Residue-level contacts at the interface:
Residue K353 in chain A contacts residue E167 in chain B (closest heavy-atom distance 3.5 Å).
Residue Y246 in chain A contacts residue W258 in chain B (closest heavy-atom distance 3.5 Å).
Residue L31 in chain A is in contact with residue N247 in chain B (closest heavy-atom distance 3.4 Å).
Residue R169 in chain A interacts with residue Y246 in chain B (closest heavy-atom distance 3.4 Å).
Residue L243 in chain A contacts residue L259 in chain B (closest heavy-atom distance 4.1 Å).
Residue E167 in chain A contacts residue Y246 in chain B (closest heavy-atom distance 3.6 Å).
Residue N247 in chain A interacts with residue L31 in chain B (closest heavy-atom distance 3.5 Å).
Residue I172 in chain A contacts residue N247 in chain B (closest heavy-atom distance 3.8 Å).
Residue M178 in chain A interacts with residue Q201 in chain B (closest heavy-atom distance 3.6 Å).
Residue L263 in chain A interacts with residue L352 in chain B (closest heavy-atom distance 3.7 Å).
Residue K500 in chain A is in contact with residue D275 in chain B (closest heavy-atom distance 3.8 Å).
Residue H268 in chain A interacts with residue D351 in chain B (closest heavy-atom distance 2.6 Å).
Residue N273 in chain A is in contact with residue D351 in chain B (closest heavy-atom distance 3.2 Å).
Residue V250 in chain A is in contact with residue W258 in chain B (closest heavy-atom distance 3.6 Å).
Residue Y246 in chain A contacts residue H158 in chain B (closest heavy-atom distance 3.5 Å).
Residue D351 in chain A is in contact with residue N273 in chain B (closest heavy-atom distance 3.5 Å).
Residue D249 in chain A is in contact with residue Y30 in chain B (closest heavy-atom distance 2.4 Å).
Residue D351 in chain A interacts with residue H268 in chain B (closest heavy-atom distance 2.6 Å).
Residue Q235 in chain A interacts with residue S192 in chain B (closest heavy-atom distance 3.1 Å).
Residue E167 in chain A contacts residue K353 in chain B (closest heavy-atom distance 2.7 Å).
Residue Y246 in chain A interacts with residue E167 in chain B (closest heavy-atom distance 3.8 Å).
Residue S192 in chain A interacts with residue Q235 in chain B (closest heavy-atom distance 2.8 Å).
Residue L354 in chain A interacts with residue L352 in chain B (closest heavy-atom distance 4.3 Å).
Residue V250 in chain A interacts with residue T175 in chain B (closest heavy-atom distance 3.6 Å).
Residue N245 in chain A interacts with residue R169 in chain B (closest heavy-atom distance 2.9 Å).
Residue W258 in chain A contacts residue V250 in chain B (closest heavy-atom distance 3.7 Å).
Residue R349 in chain A is in contact with residue D166 in chain B (closest heavy-atom distance 3.1 Å).
Residue Q235 in chain A is in contact with residue M178 in chain B (closest heavy-atom distance 4.1 Å).
Residue L352 in chain A interacts with residue L263 in chain B (closest heavy-atom distance 3.8 Å).
Residue D351 in chain A contacts residue L263 in chain B (closest heavy-atom distance 3.6 Å).
Residue L259 in chain A is in contact with residue Y246 in chain B (closest heavy-atom distance 3.6 Å).
Residue D249 in chain A is in contact with residue T34 in chain B (closest heavy-atom distance 4.3 Å).
Residue M178 in chain A interacts with residue Q235 in chain B (closest heavy-atom distance 4.0 Å).
Residue L263 in chain A contacts residue D351 in chain B (closest heavy-atom distance 3.5 Å).
Residue D166 in chain A is in contact with residue R349 in chain B (closest heavy-atom distance 3.8 Å).
Residue W258 in chain A is in contact with residue Y246 in chain B (closest heavy-atom distance 3.5 Å).
Residue Q203 in chain A interacts with residue S192 in chain B (closest heavy-atom distance 3.9 Å).
Residue Q201 in chain A interacts with residue M178 in chain B (closest heavy-atom distance 3.6 Å).
Residue M176 in chain A interacts with residue D249 in chain B (closest heavy-atom distance 3.8 Å).
Residue N245 in chain A interacts with residue H158 in chain B (closest heavy-atom distance 3.1 Å).
Residue Y246 in chain A is in contact with residue R169 in chain B (closest heavy-atom distance 3.3 Å).
Residue S192 in chain A is in contact with residue Q203 in chain B (closest heavy-atom distance 4.0 Å).
Residue Y246 in chain A contacts residue L259 in chain B (closest heavy-atom distance 3.5 Å).
Residue T34 in chain A contacts residue D249 in chain B (closest heavy-atom distance 4.3 Å).
Residue M176 in chain A contacts residue V250 in chain B (closest heavy-atom distance 4.3 Å).
Residue D275 in chain A is in contact with residue K500 in chain B (closest heavy-atom distance 3.7 Å).
Residue D249 in chain A interacts with residue M176 in chain B (closest heavy-atom distance 3.7 Å).
Residue R169 in chain A contacts residue N245 in chain B (closest heavy-atom distance 2.8 Å).
Residue T175 in chain A interacts with residue V250 in chain B (closest heavy-atom distance 3.6 Å).
Residue L259 in chain A contacts residue L243 in chain B (closest heavy-atom distance 4.0 Å).
Residue L352 in chain A is in contact with residue R506 in chain B (closest heavy-atom distance 4.1 Å).
Residue R349 in chain A is in contact with residue S279 in chain B (closest heavy-atom distance 3.0 Å).
Residue D253 in chain A interacts with residue P177 in chain B (closest heavy-atom distance 3.3 Å).
Residue R349 in chain A is in contact with residue R459 in chain B (closest heavy-atom distance 3.7 Å).
Residue Y30 in chain A contacts residue D249 in chain B (closest heavy-atom distance 2.5 Å).
Residue N247 in chain A contacts residue I172 in chain B (closest heavy-atom distance 3.7 Å).
Residue P177 in chain A is in contact with residue D253 in chain B (closest heavy-atom distance 3.2 Å).
Residue R506 in chain A contacts residue L352 in chain B (closest heavy-atom distance 4.3 Å).
Residue V250 in chain A is in contact with residue M176 in chain B (closest heavy-atom distance 4.3 Å).
Residue N247 in chain A contacts residue H158 in chain B (closest heavy-atom distance 3.6 Å).

Sequence of chain B:
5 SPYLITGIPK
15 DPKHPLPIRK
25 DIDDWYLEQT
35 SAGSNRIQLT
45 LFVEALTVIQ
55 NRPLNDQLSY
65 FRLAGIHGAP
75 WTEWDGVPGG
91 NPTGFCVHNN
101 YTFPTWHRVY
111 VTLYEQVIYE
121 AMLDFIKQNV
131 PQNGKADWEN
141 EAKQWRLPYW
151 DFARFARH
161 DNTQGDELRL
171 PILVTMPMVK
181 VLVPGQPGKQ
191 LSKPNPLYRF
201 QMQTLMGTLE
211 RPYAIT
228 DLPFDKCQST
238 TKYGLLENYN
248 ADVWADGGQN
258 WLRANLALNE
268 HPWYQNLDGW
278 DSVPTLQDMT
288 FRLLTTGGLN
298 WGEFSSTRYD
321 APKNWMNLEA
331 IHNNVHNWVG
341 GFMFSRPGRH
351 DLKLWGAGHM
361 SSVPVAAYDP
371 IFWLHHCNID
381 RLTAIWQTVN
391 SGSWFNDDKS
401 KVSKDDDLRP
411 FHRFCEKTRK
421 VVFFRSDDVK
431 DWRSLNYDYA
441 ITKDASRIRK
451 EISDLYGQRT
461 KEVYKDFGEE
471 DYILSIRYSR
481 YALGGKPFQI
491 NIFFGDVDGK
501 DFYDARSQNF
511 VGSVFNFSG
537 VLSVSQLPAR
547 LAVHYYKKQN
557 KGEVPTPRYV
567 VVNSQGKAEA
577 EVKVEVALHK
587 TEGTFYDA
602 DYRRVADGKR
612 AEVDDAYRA

Sequence of chain A:
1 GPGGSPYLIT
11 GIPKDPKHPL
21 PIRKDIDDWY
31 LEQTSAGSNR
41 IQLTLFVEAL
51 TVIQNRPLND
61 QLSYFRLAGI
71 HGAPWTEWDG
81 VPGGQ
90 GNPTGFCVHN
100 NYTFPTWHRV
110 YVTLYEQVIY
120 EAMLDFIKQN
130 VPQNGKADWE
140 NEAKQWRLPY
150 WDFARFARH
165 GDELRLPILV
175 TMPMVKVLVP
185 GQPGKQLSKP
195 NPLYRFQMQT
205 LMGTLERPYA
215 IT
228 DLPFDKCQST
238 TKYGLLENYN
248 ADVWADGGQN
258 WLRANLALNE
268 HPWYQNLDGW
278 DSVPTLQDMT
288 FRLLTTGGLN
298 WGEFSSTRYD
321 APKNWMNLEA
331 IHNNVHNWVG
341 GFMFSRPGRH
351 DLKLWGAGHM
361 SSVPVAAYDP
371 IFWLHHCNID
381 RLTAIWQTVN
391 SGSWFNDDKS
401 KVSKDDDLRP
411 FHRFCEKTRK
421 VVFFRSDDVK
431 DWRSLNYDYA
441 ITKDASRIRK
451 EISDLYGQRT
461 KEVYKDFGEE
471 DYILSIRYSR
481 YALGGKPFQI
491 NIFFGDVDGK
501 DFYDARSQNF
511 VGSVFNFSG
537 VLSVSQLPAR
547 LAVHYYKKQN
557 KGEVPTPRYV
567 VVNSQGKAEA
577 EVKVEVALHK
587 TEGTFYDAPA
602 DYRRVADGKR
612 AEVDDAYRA

These two protein chains interact to form a complex.